Sequence of the first protein:
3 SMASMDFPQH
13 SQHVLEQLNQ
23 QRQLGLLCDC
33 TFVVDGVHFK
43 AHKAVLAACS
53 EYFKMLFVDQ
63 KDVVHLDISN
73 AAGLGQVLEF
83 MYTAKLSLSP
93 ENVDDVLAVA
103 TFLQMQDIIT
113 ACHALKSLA

Sequence of the second protein:
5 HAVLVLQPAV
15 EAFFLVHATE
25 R

Residue-level contacts at the interface:
Residue L68 in the first protein interacts with residue V20 in the second protein (closest heavy-atom distance 4.2 Å).
Residue V35 in the first protein interacts with residue F18 in the second protein (closest heavy-atom distance 2.8 Å).
Residue V35 in the first protein interacts with residue F17 in the second protein (closest heavy-atom distance 4.4 Å).
Residue S71 in the first protein is in contact with residue E24 in the second protein (closest heavy-atom distance 3.5 Å).
Residue C32 in the first protein is in contact with residue F18 in the second protein (closest heavy-atom distance 3.7 Å).
Residue N72 in the first protein contacts residue A22 in the second protein (closest heavy-atom distance 4.8 Å).
Residue D69 in the first protein contacts residue T23 in the second protein (closest heavy-atom distance 3.1 Å).
Residue S71 in the first protein contacts residue A22 in the second protein (closest heavy-atom distance 3.4 Å).
Residue D37 in the first protein is in contact with residue A22 in the second protein (closest heavy-atom distance 3.1 Å).
Residue F34 in the first protein interacts with residue F18 in the second protein (closest heavy-atom distance 3.4 Å).
Residue V36 in the first protein interacts with residue V20 in the second protein (closest heavy-atom distance 3.3 Å).
Residue D69 in the first protein interacts with residue V20 in the second protein (closest heavy-atom distance 5.0 Å).
Residue D37 in the first protein is in contact with residue H21 in the second protein (closest heavy-atom distance 2.6 Å).
Residue K42 in the first protein contacts residue E15 in the second protein (closest heavy-atom distance 3.3 Å).
Residue T33 in the first protein interacts with residue A16 in the second protein (closest heavy-atom distance 3.0 Å).
Residue D97 in the first protein is in contact with residue E24 in the second protein (closest heavy-atom distance 4.4 Å).
Residue D31 in the first protein interacts with residue V14 in the second protein (closest heavy-atom distance 4.3 Å).
Residue S71 in the first protein contacts residue T23 in the second protein (closest heavy-atom distance 3.3 Å).
Residue I70 in the first protein interacts with residue V20 in the second protein (closest heavy-atom distance 4.4 Å).
Residue F59 in the first protein contacts residue F18 in the second protein (closest heavy-atom distance 4.0 Å).
Residue N72 in the first protein contacts residue E24 in the second protein (closest heavy-atom distance 2.8 Å).
Residue I70 in the first protein contacts residue A22 in the second protein (closest heavy-atom distance 3.5 Å).
Residue D37 in the first protein contacts residue V20 in the second protein (closest heavy-atom distance 3.4 Å).
Residue V36 in the first protein interacts with residue A22 in the second protein (closest heavy-atom distance 4.2 Å).
Residue D31 in the first protein is in contact with residue A16 in the second protein (closest heavy-atom distance 3.0 Å).
Residue C30 in the first protein is in contact with residue E15 in the second protein (closest heavy-atom distance 3.7 Å).
Residue V36 in the first protein contacts residue H21 in the second protein (closest heavy-atom distance 4.9 Å).
Residue C32 in the first protein contacts residue A16 in the second protein (closest heavy-atom distance 3.4 Å).
Residue V35 in the first protein is in contact with residue V20 in the second protein (closest heavy-atom distance 2.8 Å).
Residue A73 in the first protein contacts residue A22 in the second protein (closest heavy-atom distance 5.0 Å).
Residue T33 in the first protein is in contact with residue F17 in the second protein (closest heavy-atom distance 3.3 Å).
Residue V35 in the first protein interacts with residue L19 in the second protein (closest heavy-atom distance 3.3 Å).
Residue I70 in the first protein interacts with residue T23 in the second protein (closest heavy-atom distance 3.5 Å).
Residue K45 in the first protein interacts with residue A16 in the second protein (closest heavy-atom distance 4.3 Å).
Residue L68 in the first protein is in contact with residue F18 in the second protein (closest heavy-atom distance 4.0 Å).
Residue T33 in the first protein contacts residue F18 in the second protein (closest heavy-atom distance 2.8 Å).
Residue L58 in the first protein is in contact with residue F18 in the second protein (closest heavy-atom distance 4.5 Å).
Residue D31 in the first protein interacts with residue E15 in the second protein (closest heavy-atom distance 4.0 Å).
Residue T33 in the first protein is in contact with residue E15 in the second protein (closest heavy-atom distance 3.6 Å).
Residue I70 in the first protein contacts residue H21 in the second protein (closest heavy-atom distance 4.3 Å).

These two protein chains interact to form a complex.